These two protein chains interact to form a complex.

Sequence of the second protein:
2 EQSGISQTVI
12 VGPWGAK

Residue-level contacts at the interface:
Residue M129 in the first protein contacts residue V12 in the second protein (closest heavy-atom distance 2.8 Å).
Residue V79 in the first protein contacts residue A17 in the second protein (closest heavy-atom distance 3.2 Å).
Residue V114 in the first protein is in contact with residue T9 in the second protein (closest heavy-atom distance 4.4 Å).
Residue Y130 in the first protein is in contact with residue V10 in the second protein (closest heavy-atom distance 3.3 Å).
Residue V81 in the first protein contacts residue W15 in the second protein (closest heavy-atom distance 3.6 Å).
Residue M129 in the first protein contacts residue I11 in the second protein (closest heavy-atom distance 3.4 Å).
Residue Y126 in the first protein is in contact with residue W15 in the second protein (closest heavy-atom distance 3.1 Å).
Residue L131 in the first protein is in contact with residue I11 in the second protein (closest heavy-atom distance 4.8 Å).
Residue Y126 in the first protein contacts residue G16 in the second protein (closest heavy-atom distance 4.0 Å).
Residue F127 in the first protein is in contact with residue G13 in the second protein (closest heavy-atom distance 4.5 Å).
Residue V80 in the first protein is in contact with residue A17 in the second protein (closest heavy-atom distance 4.9 Å).
Residue M129 in the first protein is in contact with residue V10 in the second protein (closest heavy-atom distance 4.0 Å).
Residue Y126 in the first protein is in contact with residue A17 in the second protein (closest heavy-atom distance 3.4 Å).
Residue K117 in the first protein interacts with residue I11 in the second protein (closest heavy-atom distance 4.4 Å).
Residue S128 in the first protein interacts with residue G13 in the second protein (closest heavy-atom distance 3.5 Å).
Residue D125 in the first protein interacts with residue G16 in the second protein (closest heavy-atom distance 3.3 Å).
Residue S128 in the first protein contacts residue I11 in the second protein (closest heavy-atom distance 3.9 Å).
Residue S128 in the first protein is in contact with residue W15 in the second protein (closest heavy-atom distance 4.8 Å).
Residue Y130 in the first protein interacts with residue T9 in the second protein (closest heavy-atom distance 3.8 Å).
Residue T72 in the first protein is in contact with residue W15 in the second protein (closest heavy-atom distance 4.2 Å).
Residue A8 in the first protein interacts with residue T9 in the second protein (closest heavy-atom distance 3.8 Å).
Residue V79 in the first protein contacts residue G16 in the second protein (closest heavy-atom distance 4.1 Å).
Residue S128 in the first protein contacts residue P14 in the second protein (closest heavy-atom distance 3.1 Å).
Residue S128 in the first protein interacts with residue V12 in the second protein (closest heavy-atom distance 3.3 Å).
Residue F127 in the first protein contacts residue W15 in the second protein (closest heavy-atom distance 3.0 Å).
Residue L106 in the first protein is in contact with residue W15 in the second protein (closest heavy-atom distance 4.0 Å).
Residue V80 in the first protein is in contact with residue G16 in the second protein (closest heavy-atom distance 4.8 Å).
Residue D125 in the first protein contacts residue W15 in the second protein (closest heavy-atom distance 4.3 Å).
Residue T72 in the first protein is in contact with residue G16 in the second protein (closest heavy-atom distance 3.5 Å).
Residue F104 in the first protein interacts with residue W15 in the second protein (closest heavy-atom distance 3.6 Å).
Residue Y126 in the first protein interacts with residue P14 in the second protein (closest heavy-atom distance 4.1 Å).
Residue L131 in the first protein interacts with residue T9 in the second protein (closest heavy-atom distance 3.3 Å).
Residue V81 in the first protein is in contact with residue G16 in the second protein (closest heavy-atom distance 4.2 Å).
Residue L106 in the first protein interacts with residue V12 in the second protein (closest heavy-atom distance 4.1 Å).
Residue F127 in the first protein contacts residue V12 in the second protein (closest heavy-atom distance 5.0 Å).
Residue Y130 in the first protein interacts with residue I11 in the second protein (closest heavy-atom distance 3.8 Å).
Residue F127 in the first protein is in contact with residue P14 in the second protein (closest heavy-atom distance 3.2 Å).
Residue S132 in the first protein is in contact with residue T9 in the second protein (closest heavy-atom distance 4.5 Å).
Residue L131 in the first protein interacts with residue V12 in the second protein (closest heavy-atom distance 3.7 Å).
Residue L131 in the first protein contacts residue V10 in the second protein (closest heavy-atom distance 2.8 Å).
Residue D125 in the first protein contacts residue A17 in the second protein (closest heavy-atom distance 2.8 Å).
Residue M129 in the first protein contacts residue W15 in the second protein (closest heavy-atom distance 3.6 Å).

Sequence of the first protein:
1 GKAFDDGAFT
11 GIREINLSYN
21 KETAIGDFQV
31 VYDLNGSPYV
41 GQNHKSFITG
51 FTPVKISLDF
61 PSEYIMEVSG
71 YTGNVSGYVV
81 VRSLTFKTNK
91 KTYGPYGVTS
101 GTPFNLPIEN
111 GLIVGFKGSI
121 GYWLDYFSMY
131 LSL